Sequence of protein 1:
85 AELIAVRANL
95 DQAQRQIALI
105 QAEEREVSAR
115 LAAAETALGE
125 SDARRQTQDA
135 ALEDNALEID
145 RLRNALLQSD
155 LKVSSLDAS

Residue-level contacts at the interface:
Residue D126 in protein 1 interacts with residue S125 in protein 2 (closest heavy-atom distance 3.7 Å).
Residue I143 in protein 1 is in contact with residue I143 in protein 2 (closest heavy-atom distance 3.5 Å).
Residue E119 in protein 1 interacts with residue R114 in protein 2 (closest heavy-atom distance 2.8 Å).
Residue L115 in protein 1 is in contact with residue L115 in protein 2 (closest heavy-atom distance 3.5 Å).
Residue L160 in protein 1 is in contact with residue D161 in protein 2 (closest heavy-atom distance 3.1 Å).
Residue Q100 in protein 1 interacts with residue I104 in protein 2 (closest heavy-atom distance 3.0 Å).
Residue V90 in protein 1 contacts residue R91 in protein 2 (closest heavy-atom distance 3.2 Å).
Residue E107 in protein 1 interacts with residue V111 in protein 2 (closest heavy-atom distance 3.2 Å).
Residue E86 in protein 1 contacts residue R91 in protein 2 (closest heavy-atom distance 3.8 Å).
Residue N139 in protein 1 is in contact with residue N139 in protein 2 (closest heavy-atom distance 3.0 Å).
Residue E107 in protein 1 contacts residue E108 in protein 2 (closest heavy-atom distance 3.6 Å).
Residue A97 in protein 1 is in contact with residue A97 in protein 2 (closest heavy-atom distance 3.3 Å).
Residue A121 in protein 1 interacts with residue L122 in protein 2 (closest heavy-atom distance 3.5 Å).
Residue L160 in protein 1 interacts with residue V157 in protein 2 (closest heavy-atom distance 3.7 Å).
Residue L122 in protein 1 contacts residue L122 in protein 2 (closest heavy-atom distance 3.4 Å).
Residue I101 in protein 1 interacts with residue Q100 in protein 2 (closest heavy-atom distance 3.7 Å).
Residue R114 in protein 1 contacts residue L115 in protein 2 (closest heavy-atom distance 3.6 Å).
Residue L146 in protein 1 contacts residue L146 in protein 2 (closest heavy-atom distance 3.5 Å).
Residue R129 in protein 1 contacts residue Q132 in protein 2 (closest heavy-atom distance 3.1 Å).
Residue Q100 in protein 1 contacts residue I101 in protein 2 (closest heavy-atom distance 3.2 Å).
Residue S125 in protein 1 interacts with residue S125 in protein 2 (closest heavy-atom distance 2.3 Å).
Residue N139 in protein 1 interacts with residue I143 in protein 2 (closest heavy-atom distance 3.0 Å).
Residue V111 in protein 1 contacts residue V111 in protein 2 (closest heavy-atom distance 3.4 Å).
Residue S153 in protein 1 is in contact with residue V157 in protein 2 (closest heavy-atom distance 3.9 Å).
Residue Q132 in protein 1 is in contact with residue D133 in protein 2 (closest heavy-atom distance 2.7 Å).
Residue Q132 in protein 1 contacts residue Q132 in protein 2 (closest heavy-atom distance 3.4 Å).
Residue S153 in protein 1 is in contact with residue S153 in protein 2 (closest heavy-atom distance 3.1 Å).
Residue R147 in protein 1 is in contact with residue E142 in protein 2 (closest heavy-atom distance 3.0 Å).
Residue E142 in protein 1 contacts residue I143 in protein 2 (closest heavy-atom distance 3.3 Å).
Residue L103 in protein 1 contacts residue E108 in protein 2 (closest heavy-atom distance 3.8 Å).
Residue L94 in protein 1 interacts with residue N93 in protein 2 (closest heavy-atom distance 3.4 Å).
Residue L115 in protein 1 is in contact with residue V111 in protein 2 (closest heavy-atom distance 3.4 Å).
Residue L146 in protein 1 is in contact with residue R147 in protein 2 (closest heavy-atom distance 3.4 Å).
Residue E110 in protein 1 is in contact with residue V111 in protein 2 (closest heavy-atom distance 3.8 Å).
Residue L150 in protein 1 is in contact with residue L146 in protein 2 (closest heavy-atom distance 3.6 Å).
Residue L150 in protein 1 contacts residue L150 in protein 2 (closest heavy-atom distance 3.6 Å).
Residue V157 in protein 1 is in contact with residue L160 in protein 2 (closest heavy-atom distance 3.7 Å).
Residue L136 in protein 1 contacts residue L136 in protein 2 (closest heavy-atom distance 3.6 Å).
Residue Q132 in protein 1 interacts with residue R129 in protein 2 (closest heavy-atom distance 3.4 Å).
Residue D133 in protein 1 interacts with residue Q132 in protein 2 (closest heavy-atom distance 3.1 Å).
Residue N93 in protein 1 is in contact with residue L94 in protein 2 (closest heavy-atom distance 3.5 Å).
Residue R129 in protein 1 is in contact with residue S125 in protein 2 (closest heavy-atom distance 2.3 Å).
Residue A149 in protein 1 interacts with residue L150 in protein 2 (closest heavy-atom distance 3.8 Å).
Residue E107 in protein 1 is in contact with residue E107 in protein 2 (closest heavy-atom distance 3.1 Å).
Residue L94 in protein 1 contacts residue V90 in protein 2 (closest heavy-atom distance 3.8 Å).
Residue V157 in protein 1 contacts residue V157 in protein 2 (closest heavy-atom distance 3.4 Å).
Residue D161 in protein 1 interacts with residue L160 in protein 2 (closest heavy-atom distance 3.7 Å).
Residue A118 in protein 1 is in contact with residue A118 in protein 2 (closest heavy-atom distance 3.6 Å).
Residue R128 in protein 1 contacts residue R129 in protein 2 (closest heavy-atom distance 2.8 Å).
Residue S125 in protein 1 contacts residue D126 in protein 2 (closest heavy-atom distance 3.8 Å).
Residue I104 in protein 1 interacts with residue I104 in protein 2 (closest heavy-atom distance 3.4 Å).
Residue L94 in protein 1 contacts residue L94 in protein 2 (closest heavy-atom distance 3.3 Å).
Residue L115 in protein 1 interacts with residue R114 in protein 2 (closest heavy-atom distance 3.1 Å).
Residue Q132 in protein 1 is in contact with residue L136 in protein 2 (closest heavy-atom distance 3.5 Å).
Residue L87 in protein 1 interacts with residue E86 in protein 2 (closest heavy-atom distance 3.3 Å).
Residue V90 in protein 1 is in contact with residue V90 in protein 2 (closest heavy-atom distance 3.4 Å).
Residue S153 in protein 1 contacts residue D154 in protein 2 (closest heavy-atom distance 3.3 Å).
Residue E86 in protein 1 contacts residue L87 in protein 2 (closest heavy-atom distance 3.5 Å).
Residue R129 in protein 1 is in contact with residue R129 in protein 2 (closest heavy-atom distance 3.8 Å).
Residue R91 in protein 1 interacts with residue E86 in protein 2 (closest heavy-atom distance 3.4 Å).

Sequence of protein 2:
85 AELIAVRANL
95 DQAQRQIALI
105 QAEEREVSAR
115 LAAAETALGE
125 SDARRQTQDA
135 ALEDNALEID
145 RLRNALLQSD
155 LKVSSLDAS

These two protein chains interact to form a complex.